The following describes two proteins that form a bound complex.

Sequence of the second protein:
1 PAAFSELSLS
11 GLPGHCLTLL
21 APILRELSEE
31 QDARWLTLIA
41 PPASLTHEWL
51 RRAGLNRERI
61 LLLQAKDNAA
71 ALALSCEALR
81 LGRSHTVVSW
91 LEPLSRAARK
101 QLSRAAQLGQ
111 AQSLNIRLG

Contacts between the two chains:
Residue L19 in the second protein is in contact with residue I23 in the first protein (closest heavy-atom distance 3.8 Å).
Residue S10 in the second protein is in contact with residue E6 in the first protein (closest heavy-atom distance 2.9 Å).
Residue G11 in the second protein contacts residue F4 in the first protein (closest heavy-atom distance 4.1 Å).
Residue A3 in the second protein is in contact with residue L12 in the first protein (closest heavy-atom distance 4.1 Å).
Residue F4 in the second protein contacts residue G11 in the first protein (closest heavy-atom distance 4.1 Å).
Residue I23 in the second protein contacts residue L20 in the first protein (closest heavy-atom distance 5.0 Å).
Residue H15 in the second protein contacts residue F4 in the first protein (closest heavy-atom distance 5.0 Å).
Residue H15 in the second protein interacts with residue P1 in the first protein (closest heavy-atom distance 3.0 Å).
Residue A3 in the second protein interacts with residue H15 in the first protein (closest heavy-atom distance 3.6 Å).
Residue P22 in the second protein interacts with residue P22 in the first protein (closest heavy-atom distance 3.7 Å).
Residue P22 in the second protein is in contact with residue E26 in the first protein (closest heavy-atom distance 3.9 Å).
Residue E6 in the second protein interacts with residue G11 in the first protein (closest heavy-atom distance 5.0 Å).
Residue L12 in the second protein interacts with residue F4 in the first protein (closest heavy-atom distance 4.8 Å).
Residue Q112 in the second protein interacts with residue H15 in the first protein (closest heavy-atom distance 3.3 Å).
Residue I23 in the second protein is in contact with residue I23 in the first protein (closest heavy-atom distance 3.6 Å).
Residue S5 in the second protein contacts residue S10 in the first protein (closest heavy-atom distance 3.3 Å).
Residue L12 in the second protein interacts with residue A3 in the first protein (closest heavy-atom distance 4.0 Å).
Residue H15 in the second protein contacts residue Q112 in the first protein (closest heavy-atom distance 3.6 Å).
Residue S8 in the second protein contacts residue E6 in the first protein (closest heavy-atom distance 3.6 Å).
Residue S8 in the second protein contacts residue L9 in the first protein (closest heavy-atom distance 5.0 Å).
Residue L9 in the second protein contacts residue E6 in the first protein (closest heavy-atom distance 3.4 Å).
Residue L19 in the second protein interacts with residue S5 in the first protein (closest heavy-atom distance 4.2 Å).
Residue E6 in the second protein is in contact with residue L9 in the first protein (closest heavy-atom distance 3.4 Å).
Residue L7 in the second protein interacts with residue L7 in the first protein (closest heavy-atom distance 4.8 Å).
Residue S5 in the second protein is in contact with residue L19 in the first protein (closest heavy-atom distance 4.0 Å).
Residue H15 in the second protein interacts with residue A2 in the first protein (closest heavy-atom distance 4.8 Å).
Residue F4 in the second protein interacts with residue L12 in the first protein (closest heavy-atom distance 4.8 Å).
Residue S10 in the second protein contacts residue S5 in the first protein (closest heavy-atom distance 3.3 Å).
Residue S5 in the second protein is in contact with residue H15 in the first protein (closest heavy-atom distance 3.5 Å).
Residue E26 in the second protein interacts with residue P22 in the first protein (closest heavy-atom distance 3.1 Å).
Residue L12 in the second protein is in contact with residue P1 in the first protein (closest heavy-atom distance 4.8 Å).
Residue E6 in the second protein is in contact with residue S10 in the first protein (closest heavy-atom distance 2.8 Å).
Residue H15 in the second protein interacts with residue S5 in the first protein (closest heavy-atom distance 3.5 Å).
Residue S8 in the second protein is in contact with residue L7 in the first protein (closest heavy-atom distance 3.4 Å).
Residue I23 in the second protein interacts with residue L19 in the first protein (closest heavy-atom distance 2.8 Å).
Residue P1 in the second protein interacts with residue H15 in the first protein (closest heavy-atom distance 2.9 Å).
Residue L7 in the second protein contacts residue S8 in the first protein (closest heavy-atom distance 3.3 Å).
Residue S5 in the second protein contacts residue G11 in the first protein (closest heavy-atom distance 4.5 Å).
Residue H15 in the second protein is in contact with residue A3 in the first protein (closest heavy-atom distance 3.9 Å).
Residue A2 in the second protein contacts residue H15 in the first protein (closest heavy-atom distance 4.7 Å).
Residue G11 in the second protein is in contact with residue S5 in the first protein (closest heavy-atom distance 4.6 Å).
Residue E6 in the second protein interacts with residue S8 in the first protein (closest heavy-atom distance 3.8 Å).
Residue L19 in the second protein contacts residue L27 in the first protein (closest heavy-atom distance 5.0 Å).
Residue F4 in the second protein interacts with residue S10 in the first protein (closest heavy-atom distance 4.5 Å).
Residue P22 in the second protein contacts residue I23 in the first protein (closest heavy-atom distance 4.0 Å).
Residue L114 in the second protein contacts residue L19 in the first protein (closest heavy-atom distance 4.1 Å).
Residue L9 in the second protein contacts residue L7 in the first protein (closest heavy-atom distance 3.7 Å).
Residue I23 in the second protein interacts with residue P22 in the first protein (closest heavy-atom distance 3.3 Å).
Residue R25 in the second protein is in contact with residue E26 in the first protein (closest heavy-atom distance 3.2 Å).
Residue L19 in the second protein contacts residue L114 in the first protein (closest heavy-atom distance 4.0 Å).
Residue E26 in the second protein interacts with residue R25 in the first protein (closest heavy-atom distance 2.7 Å).
Residue L7 in the second protein is in contact with residue L9 in the first protein (closest heavy-atom distance 3.6 Å).
Residue S8 in the second protein is in contact with residue S8 in the first protein (closest heavy-atom distance 2.8 Å).
Residue S10 in the second protein contacts residue F4 in the first protein (closest heavy-atom distance 4.5 Å).

Sequence of the first protein:
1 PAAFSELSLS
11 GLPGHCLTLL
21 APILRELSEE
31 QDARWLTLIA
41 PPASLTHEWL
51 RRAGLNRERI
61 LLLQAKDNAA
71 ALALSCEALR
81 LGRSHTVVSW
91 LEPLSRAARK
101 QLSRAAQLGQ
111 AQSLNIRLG